Residue-level contacts at the interface:
Residue L517 in the second protein is in contact with residue I32 in the first protein (closest heavy-atom distance 2.8 Å).
Residue L517 in the second protein contacts residue F30 in the first protein (closest heavy-atom distance 3.9 Å).
Residue L518 in the second protein contacts residue F30 in the first protein (closest heavy-atom distance 3.5 Å).
Residue L436 in the second protein interacts with residue S22 in the first protein (closest heavy-atom distance 3.5 Å).
Residue F485 in the second protein contacts residue C29 in the first protein (closest heavy-atom distance 4.2 Å).
Residue D125 in the second protein contacts residue L19 in the first protein (closest heavy-atom distance 3.7 Å).
Residue S458 in the second protein contacts residue S22 in the first protein (closest heavy-atom distance 3.8 Å).
Residue E497 in the second protein contacts residue C29 in the first protein (closest heavy-atom distance 3.2 Å).
Residue C516 in the second protein interacts with residue E33 in the first protein (closest heavy-atom distance 3.8 Å).
Residue G498 in the second protein contacts residue F30 in the first protein (closest heavy-atom distance 4.0 Å).
Residue K484 in the second protein interacts with residue I26 in the first protein (closest heavy-atom distance 3.4 Å).
Residue G498 in the second protein is in contact with residue C29 in the first protein (closest heavy-atom distance 3.7 Å).
Residue L517 in the second protein interacts with residue I31 in the first protein (closest heavy-atom distance 3.5 Å).
Residue L124 in the second protein contacts residue L18 in the first protein (closest heavy-atom distance 3.4 Å).
Residue R483 in the second protein contacts residue E27 in the first protein (closest heavy-atom distance 2.9 Å).
Residue K484 in the second protein interacts with residue E27 in the first protein (closest heavy-atom distance 2.9 Å).
Residue L513 in the second protein interacts with residue I31 in the first protein (closest heavy-atom distance 4.0 Å).
Residue P126 in the second protein is in contact with residue L19 in the first protein (closest heavy-atom distance 3.5 Å).
Residue L124 in the second protein interacts with residue L19 in the first protein (closest heavy-atom distance 2.8 Å).
Residue I464 in the second protein is in contact with residue E24 in the first protein (closest heavy-atom distance 3.6 Å).
Residue D125 in the second protein interacts with residue L18 in the first protein (closest heavy-atom distance 4.0 Å).
Residue W499 in the second protein contacts residue E33 in the first protein (closest heavy-atom distance 3.3 Å).
Residue S458 in the second protein interacts with residue E24 in the first protein (closest heavy-atom distance 4.0 Å).
Residue H459 in the second protein contacts residue E23 in the first protein (closest heavy-atom distance 3.2 Å).
Residue Q122 in the second protein contacts residue N16 in the first protein (closest heavy-atom distance 3.2 Å).
Residue R519 in the second protein interacts with residue I32 in the first protein (closest heavy-atom distance 3.7 Å).
Residue C516 in the second protein contacts residue I31 in the first protein (closest heavy-atom distance 4.0 Å).
Residue E497 in the second protein contacts residue K28 in the first protein (closest heavy-atom distance 3.8 Å).
Residue F129 in the second protein interacts with residue L17 in the first protein (closest heavy-atom distance 4.1 Å).
Residue K484 in the second protein contacts residue Q25 in the first protein (closest heavy-atom distance 3.5 Å).
Residue R519 in the second protein contacts residue C29 in the first protein (closest heavy-atom distance 3.7 Å).
Residue G120 in the second protein contacts residue L19 in the first protein (closest heavy-atom distance 3.7 Å).
Residue P126 in the second protein interacts with residue L18 in the first protein (closest heavy-atom distance 3.8 Å).
Residue R501 in the second protein contacts residue E33 in the first protein (closest heavy-atom distance 3.6 Å).
Residue Q122 in the second protein contacts residue L19 in the first protein (closest heavy-atom distance 3.3 Å).
Residue F129 in the second protein is in contact with residue L18 in the first protein (closest heavy-atom distance 3.5 Å).
Residue F485 in the second protein interacts with residue K28 in the first protein (closest heavy-atom distance 4.0 Å).
Residue S456 in the second protein contacts residue E24 in the first protein (closest heavy-atom distance 2.7 Å).
Residue L496 in the second protein contacts residue C29 in the first protein (closest heavy-atom distance 3.7 Å).
Residue T457 in the second protein contacts residue S22 in the first protein (closest heavy-atom distance 2.6 Å).
Residue V237 in the second protein interacts with residue L17 in the first protein (closest heavy-atom distance 3.7 Å).
Residue Q122 in the second protein contacts residue L18 in the first protein (closest heavy-atom distance 3.1 Å).
Residue L527 in the second protein is in contact with residue I31 in the first protein (closest heavy-atom distance 4.0 Å).
Residue P486 in the second protein is in contact with residue I26 in the first protein (closest heavy-atom distance 3.7 Å).
Residue W92 in the second protein interacts with residue L17 in the first protein (closest heavy-atom distance 4.0 Å).
Residue T457 in the second protein interacts with residue E24 in the first protein (closest heavy-atom distance 2.8 Å).
Residue R104 in the second protein contacts residue L19 in the first protein (closest heavy-atom distance 3.9 Å).
Residue L518 in the second protein is in contact with residue C29 in the first protein (closest heavy-atom distance 3.6 Å).
Residue W499 in the second protein contacts residue I31 in the first protein (closest heavy-atom distance 3.8 Å).
Residue K484 in the second protein interacts with residue E24 in the first protein (closest heavy-atom distance 3.9 Å).
Residue I464 in the second protein is in contact with residue I26 in the first protein (closest heavy-atom distance 3.9 Å).
Residue C516 in the second protein interacts with residue I32 in the first protein (closest heavy-atom distance 3.4 Å).
Residue R519 in the second protein interacts with residue F30 in the first protein (closest heavy-atom distance 2.7 Å).
Residue H454 in the second protein contacts residue E24 in the first protein (closest heavy-atom distance 3.5 Å).
Residue R462 in the second protein is in contact with residue I26 in the first protein (closest heavy-atom distance 3.6 Å).
Residue P486 in the second protein is in contact with residue E27 in the first protein (closest heavy-atom distance 3.6 Å).
Residue S458 in the second protein interacts with residue E23 in the first protein (closest heavy-atom distance 3.4 Å).
Residue Q122 in the second protein interacts with residue L17 in the first protein (closest heavy-atom distance 3.4 Å).
Residue L518 in the second protein interacts with residue I31 in the first protein (closest heavy-atom distance 3.8 Å).
Residue F485 in the second protein contacts residue E27 in the first protein (closest heavy-atom distance 3.4 Å).

These two protein chains interact to form a complex.

Sequence of the first protein:
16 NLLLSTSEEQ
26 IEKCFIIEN

Sequence of the second protein:
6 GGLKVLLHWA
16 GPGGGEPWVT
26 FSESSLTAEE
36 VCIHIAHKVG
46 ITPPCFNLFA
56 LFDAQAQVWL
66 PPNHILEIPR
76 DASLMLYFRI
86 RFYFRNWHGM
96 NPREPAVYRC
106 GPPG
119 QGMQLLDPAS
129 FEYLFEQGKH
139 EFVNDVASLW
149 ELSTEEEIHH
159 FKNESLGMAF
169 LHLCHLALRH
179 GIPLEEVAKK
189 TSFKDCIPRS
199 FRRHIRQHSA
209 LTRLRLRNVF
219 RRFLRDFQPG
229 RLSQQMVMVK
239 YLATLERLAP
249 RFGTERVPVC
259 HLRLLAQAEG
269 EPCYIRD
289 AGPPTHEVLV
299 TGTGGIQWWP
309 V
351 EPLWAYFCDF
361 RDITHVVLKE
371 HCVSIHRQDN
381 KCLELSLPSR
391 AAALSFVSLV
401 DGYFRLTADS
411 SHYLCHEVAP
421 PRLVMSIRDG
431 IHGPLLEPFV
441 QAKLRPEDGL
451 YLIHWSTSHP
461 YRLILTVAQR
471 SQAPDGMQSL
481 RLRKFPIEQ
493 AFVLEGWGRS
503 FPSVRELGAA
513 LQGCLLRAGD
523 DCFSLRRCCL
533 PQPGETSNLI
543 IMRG